Sequence of the second protein:
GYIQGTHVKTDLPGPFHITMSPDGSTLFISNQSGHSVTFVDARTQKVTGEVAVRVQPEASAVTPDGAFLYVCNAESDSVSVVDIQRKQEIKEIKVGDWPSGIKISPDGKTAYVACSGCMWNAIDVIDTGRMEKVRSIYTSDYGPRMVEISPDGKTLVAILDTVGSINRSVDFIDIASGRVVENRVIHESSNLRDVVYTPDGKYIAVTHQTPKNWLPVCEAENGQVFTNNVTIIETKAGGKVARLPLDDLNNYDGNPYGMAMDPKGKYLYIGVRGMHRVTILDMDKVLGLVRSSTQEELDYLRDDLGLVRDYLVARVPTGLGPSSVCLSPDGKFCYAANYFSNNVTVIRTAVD

Contacts between the two chains:
Residue R348 in the second protein contacts residue R4 in the first protein (closest heavy-atom distance 2.9 Å).
Residue Y339 in the second protein contacts residue R44 in the first protein (closest heavy-atom distance 3.1 Å).
Residue N342 in the second protein contacts residue G12 in the first protein (closest heavy-atom distance 3.2 Å).
Residue V344 in the second protein is in contact with residue I9 in the first protein (closest heavy-atom distance 2.8 Å).
Residue R145 in the second protein is in contact with residue E69 in the first protein (closest heavy-atom distance 2.9 Å).
Residue N342 in the second protein is in contact with residue T11 in the first protein (closest heavy-atom distance 3.3 Å).
Residue G5 in the second protein contacts residue E155 in the first protein (closest heavy-atom distance 2.9 Å).
Residue F226 in the second protein is in contact with residue W78 in the first protein (closest heavy-atom distance 3.4 Å).
Residue Y339 in the second protein interacts with residue Q47 in the first protein (closest heavy-atom distance 2.9 Å).
Residue A350 in the second protein interacts with residue G1 in the first protein (closest heavy-atom distance 3.0 Å).
Residue G274 in the second protein contacts residue D52 in the first protein (closest heavy-atom distance 3.3 Å).
Residue V163 in the second protein is in contact with residue T74 in the first protein (closest heavy-atom distance 3.4 Å).
Residue F340 in the second protein interacts with residue W15 in the first protein (closest heavy-atom distance 3.2 Å).
Residue R168 in the second protein contacts residue T74 in the first protein (closest heavy-atom distance 3.2 Å).
Residue K212 in the second protein is in contact with residue W78 in the first protein (closest heavy-atom distance 3.2 Å).
Residue N343 in the second protein interacts with residue Q10 in the first protein (closest heavy-atom distance 3.2 Å).
Residue N343 in the second protein is in contact with residue I9 in the first protein (closest heavy-atom distance 3.2 Å).
Residue Q4 in the second protein is in contact with residue R95 in the first protein (closest heavy-atom distance 3.0 Å).
Residue G164 in the second protein interacts with residue T74 in the first protein (closest heavy-atom distance 2.8 Å).
Residue N342 in the second protein interacts with residue Q10 in the first protein (closest heavy-atom distance 3.2 Å).
Residue R193 in the second protein contacts residue E69 in the first protein (closest heavy-atom distance 2.5 Å).
Residue Y252 in the second protein interacts with residue Q58 in the first protein (closest heavy-atom distance 3.1 Å).
Residue T6 in the second protein contacts residue A153 in the first protein (closest heavy-atom distance 3.3 Å).
Residue N255 in the second protein interacts with residue S62 in the first protein (closest heavy-atom distance 3.0 Å).
Residue F226 in the second protein is in contact with residue S60 in the first protein (closest heavy-atom distance 2.6 Å).
Residue V217 in the second protein is in contact with residue R135 in the first protein (closest heavy-atom distance 3.0 Å).
Residue G274 in the second protein interacts with residue A53 in the first protein (closest heavy-atom distance 3.2 Å).
Residue N213 in the second protein contacts residue W88 in the first protein (closest heavy-atom distance 3.2 Å).
Residue F340 in the second protein contacts residue R44 in the first protein (closest heavy-atom distance 3.2 Å).
Residue G164 in the second protein contacts residue G75 in the first protein (closest heavy-atom distance 3.4 Å).
Residue Q4 in the second protein is in contact with residue E69 in the first protein (closest heavy-atom distance 3.4 Å).
Residue I166 in the second protein interacts with residue S243 in the first protein (closest heavy-atom distance 3.1 Å).
Residue Q45 in the second protein contacts residue S7 in the first protein (closest heavy-atom distance 3.1 Å).
Residue R273 in the second protein interacts with residue N51 in the first protein (closest heavy-atom distance 3.1 Å).
Residue N191 in the second protein is in contact with residue S65 in the first protein (closest heavy-atom distance 3.3 Å).
Residue N342 in the second protein contacts residue R44 in the first protein (closest heavy-atom distance 3.3 Å).
Residue C218 in the second protein is in contact with residue R135 in the first protein (closest heavy-atom distance 2.5 Å).
Residue N228 in the second protein is in contact with residue S60 in the first protein (closest heavy-atom distance 3.0 Å).
Residue W214 in the second protein contacts residue S243 in the first protein (closest heavy-atom distance 3.2 Å).
Residue N191 in the second protein is in contact with residue T74 in the first protein (closest heavy-atom distance 3.3 Å).
Residue R348 in the second protein interacts with residue P3 in the first protein (closest heavy-atom distance 3.1 Å).
Residue N342 in the second protein interacts with residue A13 in the first protein (closest heavy-atom distance 3.1 Å).
Residue R193 in the second protein interacts with residue Y68 in the first protein (closest heavy-atom distance 2.8 Å).
Residue S341 in the second protein interacts with residue Q10 in the first protein (closest heavy-atom distance 3.0 Å).
Residue R145 in the second protein contacts residue Y68 in the first protein (closest heavy-atom distance 2.6 Å).
Residue S116 in the second protein is in contact with residue R70 in the first protein (closest heavy-atom distance 3.0 Å).
Residue N255 in the second protein contacts residue S65 in the first protein (closest heavy-atom distance 2.7 Å).
Residue W98 in the second protein contacts residue R70 in the first protein (closest heavy-atom distance 3.3 Å).
Residue N250 in the second protein contacts residue Q58 in the first protein (closest heavy-atom distance 3.1 Å).
Residue I347 in the second protein interacts with residue R4 in the first protein (closest heavy-atom distance 3.3 Å).
Residue Q4 in the second protein is in contact with residue R70 in the first protein (closest heavy-atom distance 3.0 Å).
Residue W214 in the second protein interacts with residue V241 in the first protein (closest heavy-atom distance 3.0 Å).
Residue D97 in the second protein interacts with residue P160 in the first protein (closest heavy-atom distance 3.1 Å).
Residue V346 in the second protein contacts residue S7 in the first protein (closest heavy-atom distance 2.9 Å).
Residue Y257 in the second protein contacts residue E69 in the first protein (closest heavy-atom distance 2.7 Å).
Residue I166 in the second protein contacts residue N244 in the first protein (closest heavy-atom distance 2.9 Å).
Residue V217 in the second protein interacts with residue D79 in the first protein (closest heavy-atom distance 3.1 Å).
Residue V346 in the second protein is in contact with residue I6 in the first protein (closest heavy-atom distance 3.4 Å).
Residue N167 in the second protein is in contact with residue E242 in the first protein (closest heavy-atom distance 3.2 Å).
Residue H276 in the second protein interacts with residue D52 in the first protein (closest heavy-atom distance 2.9 Å).

Sequence of the first protein:
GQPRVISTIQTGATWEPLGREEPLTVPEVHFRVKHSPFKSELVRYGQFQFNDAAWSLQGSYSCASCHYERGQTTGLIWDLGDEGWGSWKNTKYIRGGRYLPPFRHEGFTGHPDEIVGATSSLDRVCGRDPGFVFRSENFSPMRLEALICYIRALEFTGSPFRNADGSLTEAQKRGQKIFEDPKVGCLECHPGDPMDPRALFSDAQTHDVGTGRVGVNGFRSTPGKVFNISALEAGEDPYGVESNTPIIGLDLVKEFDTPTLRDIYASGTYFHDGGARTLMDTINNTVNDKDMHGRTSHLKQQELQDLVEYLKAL

This data describes a binding interaction between two proteins.